Sequence of the second protein:
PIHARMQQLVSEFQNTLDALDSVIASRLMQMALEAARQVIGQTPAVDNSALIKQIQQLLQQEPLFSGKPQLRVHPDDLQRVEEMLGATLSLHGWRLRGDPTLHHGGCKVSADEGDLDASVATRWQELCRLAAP

Residue-level contacts at the interface:
Residue L21 in the first protein interacts with residue V113 in the second protein (closest heavy-atom distance 4.0 Å).
Residue A36 in the first protein interacts with residue M35 in the second protein (closest heavy-atom distance 3.9 Å).
Residue A39 in the first protein is in contact with residue A36 in the second protein (closest heavy-atom distance 3.9 Å).
Residue A54 in the first protein interacts with residue G45 in the second protein (closest heavy-atom distance 3.2 Å).
Residue F17 in the first protein is in contact with residue W98 in the second protein (closest heavy-atom distance 3.9 Å).
Residue M35 in the first protein interacts with residue L63 in the second protein (closest heavy-atom distance 3.5 Å).
Residue D51 in the first protein contacts residue Q46 in the second protein (closest heavy-atom distance 2.8 Å).
Residue G109 in the first protein contacts residue I44 in the second protein (closest heavy-atom distance 3.6 Å).
Residue A36 in the first protein is in contact with residue A36 in the second protein (closest heavy-atom distance 3.2 Å).
Residue R127 in the first protein interacts with residue V43 in the second protein (closest heavy-atom distance 2.8 Å).
Residue L131 in the first protein interacts with residue A39 in the second protein (closest heavy-atom distance 3.7 Å).
Residue Q46 in the first protein contacts residue Q58 in the second protein (closest heavy-atom distance 3.8 Å).
Residue T20 in the first protein is in contact with residue V113 in the second protein (closest heavy-atom distance 3.4 Å).
Residue V124 in the first protein interacts with residue V43 in the second protein (closest heavy-atom distance 3.2 Å).
Residue V43 in the first protein contacts residue L55 in the second protein (closest heavy-atom distance 4.0 Å).
Residue R9 in the first protein interacts with residue H108 in the second protein (closest heavy-atom distance 2.5 Å).
Residue Q18 in the first protein interacts with residue R9 in the second protein (closest heavy-atom distance 3.5 Å).
Residue L13 in the first protein is in contact with residue D81 in the second protein (closest heavy-atom distance 3.4 Å).
Residue A36 in the first protein interacts with residue L32 in the second protein (closest heavy-atom distance 3.1 Å).
Residue L13 in the first protein interacts with residue V85 in the second protein (closest heavy-atom distance 3.3 Å).
Residue F17 in the first protein contacts residue C111 in the second protein (closest heavy-atom distance 3.5 Å).
Residue W128 in the first protein is in contact with residue V43 in the second protein (closest heavy-atom distance 4.0 Å).
Residue F17 in the first protein interacts with residue L75 in the second protein (closest heavy-atom distance 3.2 Å).
Residue E16 in the first protein contacts residue G109 in the second protein (closest heavy-atom distance 3.3 Å).
Residue F17 in the first protein interacts with residue L13 in the second protein (closest heavy-atom distance 3.1 Å).
Residue A40 in the first protein interacts with residue A39 in the second protein (closest heavy-atom distance 3.7 Å).
Residue L32 in the first protein contacts residue L32 in the second protein (closest heavy-atom distance 3.2 Å).
Residue V43 in the first protein is in contact with residue A40 in the second protein (closest heavy-atom distance 3.5 Å).
Residue R127 in the first protein contacts residue I44 in the second protein (closest heavy-atom distance 4.0 Å).
Residue V14 in the first protein interacts with residue M10 in the second protein (closest heavy-atom distance 3.4 Å).
Residue E16 in the first protein is in contact with residue G110 in the second protein (closest heavy-atom distance 4.0 Å).
Residue T20 in the first protein contacts residue C111 in the second protein (closest heavy-atom distance 2.8 Å).
Residue F17 in the first protein interacts with residue V14 in the second protein (closest heavy-atom distance 3.5 Å).
Residue I28 in the first protein is in contact with residue L68 in the second protein (closest heavy-atom distance 3.7 Å).
Residue A54 in the first protein is in contact with residue Q46 in the second protein (closest heavy-atom distance 3.5 Å).
Residue M10 in the first protein is in contact with residue R84 in the second protein (closest heavy-atom distance 3.4 Å).
Residue V124 in the first protein interacts with residue I44 in the second protein (closest heavy-atom distance 3.9 Å).
Residue Q12 in the first protein interacts with residue G109 in the second protein (closest heavy-atom distance 3.1 Å).
Residue R31 in the first protein is in contact with residue E66 in the second protein (closest heavy-atom distance 2.9 Å).
Residue S15 in the first protein interacts with residue R9 in the second protein (closest heavy-atom distance 3.7 Å).
Residue L21 in the first protein is in contact with residue F17 in the second protein (closest heavy-atom distance 3.9 Å).
Residue V14 in the first protein interacts with residue I6 in the second protein (closest heavy-atom distance 3.7 Å).
Residue L32 in the first protein contacts residue F69 in the second protein (closest heavy-atom distance 3.4 Å).
Residue M10 in the first protein contacts residue M88 in the second protein (closest heavy-atom distance 3.9 Å).
Residue R9 in the first protein interacts with residue G109 in the second protein (closest heavy-atom distance 3.4 Å).
Residue Q18 in the first protein contacts residue L13 in the second protein (closest heavy-atom distance 3.1 Å).
Residue I44 in the first protein contacts residue I44 in the second protein (closest heavy-atom distance 3.7 Å).
Residue L13 in the first protein is in contact with residue G109 in the second protein (closest heavy-atom distance 3.4 Å).
Residue I6 in the first protein interacts with residue R84 in the second protein (closest heavy-atom distance 3.6 Å).
Residue M35 in the first protein contacts residue L62 in the second protein (closest heavy-atom distance 3.3 Å).
Residue L24 in the first protein interacts with residue V113 in the second protein (closest heavy-atom distance 3.8 Å).
Residue I28 in the first protein is in contact with residue F17 in the second protein (closest heavy-atom distance 3.8 Å).
Residue I44 in the first protein is in contact with residue V43 in the second protein (closest heavy-atom distance 3.7 Å).
Residue L13 in the first protein is in contact with residue V77 in the second protein (closest heavy-atom distance 4.0 Å).
Residue M35 in the first protein is in contact with residue E66 in the second protein (closest heavy-atom distance 3.5 Å).
Residue V14 in the first protein contacts residue R9 in the second protein (closest heavy-atom distance 3.6 Å).
Residue I28 in the first protein interacts with residue F69 in the second protein (closest heavy-atom distance 4.0 Å).
Residue M35 in the first protein is in contact with residue F69 in the second protein (closest heavy-atom distance 3.8 Å).
Residue A40 in the first protein is in contact with residue A36 in the second protein (closest heavy-atom distance 3.3 Å).
Residue F17 in the first protein interacts with residue M10 in the second protein (closest heavy-atom distance 3.9 Å).

These two protein chains interact to form a complex.

Sequence of the first protein:
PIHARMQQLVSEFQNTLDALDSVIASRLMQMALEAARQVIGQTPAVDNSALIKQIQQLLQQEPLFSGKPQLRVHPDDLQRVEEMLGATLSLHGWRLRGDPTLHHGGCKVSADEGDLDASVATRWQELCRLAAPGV